Sequence of the first protein:
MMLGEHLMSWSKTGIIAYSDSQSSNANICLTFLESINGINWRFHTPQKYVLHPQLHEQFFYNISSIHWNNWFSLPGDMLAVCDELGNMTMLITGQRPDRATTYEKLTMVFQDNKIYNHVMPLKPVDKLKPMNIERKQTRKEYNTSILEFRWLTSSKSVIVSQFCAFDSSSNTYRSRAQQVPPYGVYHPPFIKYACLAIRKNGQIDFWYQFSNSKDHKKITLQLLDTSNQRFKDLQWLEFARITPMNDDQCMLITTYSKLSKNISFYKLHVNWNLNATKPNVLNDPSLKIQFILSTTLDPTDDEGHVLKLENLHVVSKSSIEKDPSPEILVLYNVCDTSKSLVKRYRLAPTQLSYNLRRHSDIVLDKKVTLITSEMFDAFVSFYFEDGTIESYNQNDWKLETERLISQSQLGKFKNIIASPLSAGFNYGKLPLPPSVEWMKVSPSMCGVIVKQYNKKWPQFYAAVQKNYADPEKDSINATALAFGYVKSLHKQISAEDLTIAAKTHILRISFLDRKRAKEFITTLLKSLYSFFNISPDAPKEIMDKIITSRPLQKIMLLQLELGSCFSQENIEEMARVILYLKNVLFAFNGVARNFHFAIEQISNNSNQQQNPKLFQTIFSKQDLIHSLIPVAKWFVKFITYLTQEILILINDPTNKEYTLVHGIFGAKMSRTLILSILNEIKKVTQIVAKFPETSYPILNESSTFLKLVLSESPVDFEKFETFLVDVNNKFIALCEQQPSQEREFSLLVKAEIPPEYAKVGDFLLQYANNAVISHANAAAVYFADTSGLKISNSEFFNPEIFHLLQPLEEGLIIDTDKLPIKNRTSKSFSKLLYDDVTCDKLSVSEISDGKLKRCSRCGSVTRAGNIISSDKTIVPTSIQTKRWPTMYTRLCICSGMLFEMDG

Contacts between the two chains:
Residue R274 in the first protein contacts residue Q881 in the second protein (closest heavy-atom distance 3.3 Å).
Residue R183 in the first protein interacts with residue T939 in the second protein (closest heavy-atom distance 3.5 Å).
Residue D380 in the first protein contacts residue N1078 in the second protein (closest heavy-atom distance 3.0 Å).
Residue W280 in the first protein interacts with residue I889 in the second protein (closest heavy-atom distance 3.1 Å).
Residue S506 in the first protein interacts with residue E1107 in the second protein (closest heavy-atom distance 3.3 Å).
Residue D346 in the first protein interacts with residue K654 in the second protein (closest heavy-atom distance 3.3 Å).
Residue D277 in the first protein interacts with residue I889 in the second protein (closest heavy-atom distance 3.3 Å).
Residue S271 in the first protein is in contact with residue Q881 in the second protein (closest heavy-atom distance 3.1 Å).
Residue D277 in the first protein contacts residue N891 in the second protein (closest heavy-atom distance 2.8 Å).
Residue C379 in the first protein interacts with residue R1085 in the second protein (closest heavy-atom distance 3.1 Å).
Residue F275 in the first protein interacts with residue G885 in the second protein (closest heavy-atom distance 3.3 Å).
Residue E185 in the first protein interacts with residue M899 in the second protein (closest heavy-atom distance 3.3 Å).
Residue F335 in the first protein interacts with residue N776 in the second protein (closest heavy-atom distance 3.5 Å).
Residue T339 in the first protein interacts with residue N667 in the second protein (closest heavy-atom distance 3.4 Å).
Residue E185 in the first protein is in contact with residue I895 in the second protein (closest heavy-atom distance 3.3 Å).
Residue Y186 in the first protein is in contact with residue N896 in the second protein (closest heavy-atom distance 3.2 Å).
Residue R274 in the first protein contacts residue L888 in the second protein (closest heavy-atom distance 3.6 Å).
Residue R274 in the first protein is in contact with residue L890 in the second protein (closest heavy-atom distance 3.5 Å).
Residue L278 in the first protein interacts with residue I889 in the second protein (closest heavy-atom distance 3.4 Å).
Residue V350 in the first protein interacts with residue R1085 in the second protein (closest heavy-atom distance 3.2 Å).
Residue D380 in the first protein is in contact with residue S1081 in the second protein (closest heavy-atom distance 2.3 Å).
Residue V350 in the first protein contacts residue V642 in the second protein (closest heavy-atom distance 3.6 Å).
Residue L351 in the first protein interacts with residue R1085 in the second protein (closest heavy-atom distance 3.5 Å).
Residue L503 in the first protein contacts residue L1098 in the second protein (closest heavy-atom distance 3.2 Å).
Residue Q273 in the first protein is in contact with residue Q881 in the second protein (closest heavy-atom distance 2.8 Å).
Residue M1 in the first protein contacts residue R1095 in the second protein (closest heavy-atom distance 3.5 Å).
Residue E282 in the first protein is in contact with residue T928 in the second protein (closest heavy-atom distance 3.3 Å).
Residue K302 in the first protein interacts with residue E925 in the second protein (closest heavy-atom distance 3.2 Å).
Residue E282 in the first protein is in contact with residue L926 in the second protein (closest heavy-atom distance 3.3 Å).
Residue S506 in the first protein interacts with residue I1108 in the second protein (closest heavy-atom distance 3.5 Å).
Residue L278 in the first protein is in contact with residue L888 in the second protein (closest heavy-atom distance 3.6 Å).
Residue L278 in the first protein interacts with residue F887 in the second protein (closest heavy-atom distance 3.3 Å).
Residue E185 in the first protein is in contact with residue N896 in the second protein (closest heavy-atom distance 2.8 Å).
Residue C379 in the first protein is in contact with residue S1081 in the second protein (closest heavy-atom distance 2.6 Å).
Residue R183 in the first protein is in contact with residue K938 in the second protein (closest heavy-atom distance 3.3 Å).
Residue N187 in the first protein interacts with residue P894 in the second protein (closest heavy-atom distance 3.1 Å).
Residue T340 in the first protein interacts with residue S663 in the second protein (closest heavy-atom distance 3.5 Å).
Residue W280 in the first protein interacts with residue I895 in the second protein (closest heavy-atom distance 3.4 Å).
Residue P343 in the first protein is in contact with residue S663 in the second protein (closest heavy-atom distance 3.2 Å).
Residue I336 in the first protein interacts with residue C773 in the second protein (closest heavy-atom distance 3.1 Å).
Residue E456 in the first protein interacts with residue L1098 in the second protein (closest heavy-atom distance 3.6 Å).
Residue K500 in the first protein is in contact with residue N1105 in the second protein (closest heavy-atom distance 3.4 Å).
Residue M2 in the first protein is in contact with residue K930 in the second protein (closest heavy-atom distance 3.2 Å).
Residue T394 in the first protein interacts with residue D670 in the second protein (closest heavy-atom distance 3.5 Å).
Residue N426 in the first protein interacts with residue D670 in the second protein (closest heavy-atom distance 2.9 Å).
Residue K352 in the first protein contacts residue H1086 in the second protein (closest heavy-atom distance 3.0 Å).
Residue K352 in the first protein contacts residue R1085 in the second protein (closest heavy-atom distance 2.9 Å).
Residue L503 in the first protein is in contact with residue A1102 in the second protein (closest heavy-atom distance 3.6 Å).
Residue N377 in the first protein interacts with residue R1085 in the second protein (closest heavy-atom distance 2.5 Å).
Residue Q181 in the first protein contacts residue Y942 in the second protein (closest heavy-atom distance 3.2 Å).
Residue P505 in the first protein interacts with residue L1098 in the second protein (closest heavy-atom distance 3.6 Å).
Residue R274 in the first protein contacts residue I889 in the second protein (closest heavy-atom distance 3.2 Å).
Residue D277 in the first protein is in contact with residue L890 in the second protein (closest heavy-atom distance 3.4 Å).
Residue N272 in the first protein interacts with residue Q881 in the second protein (closest heavy-atom distance 3.2 Å).
Residue L303 in the first protein is in contact with residue E922 in the second protein (closest heavy-atom distance 3.3 Å).
Residue K184 in the first protein interacts with residue M899 in the second protein (closest heavy-atom distance 3.5 Å).
Residue V350 in the first protein interacts with residue I1082 in the second protein (closest heavy-atom distance 3.5 Å).
Residue F275 in the first protein interacts with residue Y884 in the second protein (closest heavy-atom distance 3.1 Å).
Residue R274 in the first protein contacts residue Q361 in the second protein (closest heavy-atom distance 3.3 Å).
Residue N272 in the first protein is in contact with residue L882 in the second protein (closest heavy-atom distance 3.3 Å).

Sequence of the second protein:
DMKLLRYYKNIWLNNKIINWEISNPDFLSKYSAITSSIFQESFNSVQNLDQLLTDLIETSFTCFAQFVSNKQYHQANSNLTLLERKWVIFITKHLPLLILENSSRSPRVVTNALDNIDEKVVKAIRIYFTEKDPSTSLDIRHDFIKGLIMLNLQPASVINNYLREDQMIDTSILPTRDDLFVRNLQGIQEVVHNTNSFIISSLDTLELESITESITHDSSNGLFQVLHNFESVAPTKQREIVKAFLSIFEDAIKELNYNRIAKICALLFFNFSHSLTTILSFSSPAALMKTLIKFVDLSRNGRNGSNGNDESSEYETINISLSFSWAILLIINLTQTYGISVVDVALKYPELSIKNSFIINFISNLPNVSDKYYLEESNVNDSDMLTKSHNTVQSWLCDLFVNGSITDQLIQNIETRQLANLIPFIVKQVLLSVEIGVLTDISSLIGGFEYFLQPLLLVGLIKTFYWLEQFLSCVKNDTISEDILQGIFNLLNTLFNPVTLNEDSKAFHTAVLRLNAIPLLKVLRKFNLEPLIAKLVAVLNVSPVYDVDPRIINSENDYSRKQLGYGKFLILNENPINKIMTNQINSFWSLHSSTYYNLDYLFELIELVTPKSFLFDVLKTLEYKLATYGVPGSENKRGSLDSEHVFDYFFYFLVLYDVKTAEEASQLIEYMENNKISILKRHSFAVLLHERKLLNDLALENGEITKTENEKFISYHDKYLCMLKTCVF

The following describes two proteins that form a bound complex.